Sequence of chain B:
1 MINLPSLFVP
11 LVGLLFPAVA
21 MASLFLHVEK

This data describes a binding interaction between two proteins.

Residue-level contacts at the interface:
Residue I100 in chain A contacts residue F25 in chain B (closest heavy-atom distance 3.7 Å).
Residue Y98 in chain A is in contact with residue F25 in chain B (closest heavy-atom distance 4.6 Å).
Residue I100 in chain A contacts residue L26 in chain B (closest heavy-atom distance 4.4 Å).
Residue M97 in chain A is in contact with residue F25 in chain B (closest heavy-atom distance 3.0 Å).
Residue M97 in chain A contacts residue A22 in chain B (closest heavy-atom distance 4.4 Å).
Residue I100 in chain A interacts with residue E29 in chain B (closest heavy-atom distance 2.6 Å).

Sequence of chain A:
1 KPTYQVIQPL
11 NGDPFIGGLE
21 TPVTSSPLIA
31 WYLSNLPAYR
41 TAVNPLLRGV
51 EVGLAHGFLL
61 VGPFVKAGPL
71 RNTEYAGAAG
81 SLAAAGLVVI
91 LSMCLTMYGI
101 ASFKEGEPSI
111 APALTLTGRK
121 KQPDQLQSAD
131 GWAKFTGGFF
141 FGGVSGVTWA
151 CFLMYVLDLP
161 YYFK